Sequence of protein 1:
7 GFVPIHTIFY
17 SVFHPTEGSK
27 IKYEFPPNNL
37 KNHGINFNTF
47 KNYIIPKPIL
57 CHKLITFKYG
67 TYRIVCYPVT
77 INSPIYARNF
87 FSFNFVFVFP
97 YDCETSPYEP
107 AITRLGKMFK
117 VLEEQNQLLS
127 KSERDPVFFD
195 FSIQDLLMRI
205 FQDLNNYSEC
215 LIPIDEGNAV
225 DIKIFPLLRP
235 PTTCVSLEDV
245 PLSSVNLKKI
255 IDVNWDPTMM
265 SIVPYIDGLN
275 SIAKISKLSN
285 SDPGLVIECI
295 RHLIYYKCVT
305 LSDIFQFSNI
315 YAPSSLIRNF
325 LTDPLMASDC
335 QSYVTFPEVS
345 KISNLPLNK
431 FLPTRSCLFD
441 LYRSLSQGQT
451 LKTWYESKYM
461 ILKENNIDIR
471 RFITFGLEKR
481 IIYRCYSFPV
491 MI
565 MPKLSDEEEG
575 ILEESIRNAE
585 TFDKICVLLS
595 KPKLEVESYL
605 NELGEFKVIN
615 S

Contacts between the two chains:
Residue Y543 in protein 2 is in contact with residue F340 in protein 1 (closest heavy-atom distance 3.2 Å).
Residue L535 in protein 2 is in contact with residue V249 in protein 1 (closest heavy-atom distance 3.3 Å).
Residue W516 in protein 2 interacts with residue R295 in protein 1 (closest heavy-atom distance 3.4 Å).
Residue F300 in protein 2 is in contact with residue D225 in protein 1 (closest heavy-atom distance 3.5 Å).
Residue S552 in protein 2 contacts residue L349 in protein 1 (closest heavy-atom distance 3.4 Å).
Residue Y560 in protein 2 is in contact with residue R470 in protein 1 (closest heavy-atom distance 2.9 Å).
Residue E542 in protein 2 contacts residue L273 in protein 1 (closest heavy-atom distance 3.4 Å).
Residue W516 in protein 2 contacts residue Y299 in protein 1 (closest heavy-atom distance 3.5 Å).
Residue L535 in protein 2 interacts with residue N250 in protein 1 (closest heavy-atom distance 3.0 Å).
Residue E376 in protein 2 contacts residue E220 in protein 1 (closest heavy-atom distance 3.4 Å).
Residue S552 in protein 2 interacts with residue N352 in protein 1 (closest heavy-atom distance 3.4 Å).
Residue Y560 in protein 2 is in contact with residue F309 in protein 1 (closest heavy-atom distance 3.4 Å).
Residue G296 in protein 2 contacts residue R110 in protein 1 (closest heavy-atom distance 3.4 Å).
Residue S554 in protein 2 interacts with residue L351 in protein 1 (closest heavy-atom distance 2.7 Å).
Residue K340 in protein 2 interacts with residue I255 in protein 1 (closest heavy-atom distance 3.5 Å).
Residue F565 in protein 2 is in contact with residue Q310 in protein 1 (closest heavy-atom distance 3.3 Å).
Residue S855 in protein 2 contacts residue D286 in protein 1 (closest heavy-atom distance 3.0 Å).
Residue W516 in protein 2 contacts residue H296 in protein 1 (closest heavy-atom distance 3.4 Å).
Residue V368 in protein 2 contacts residue Q121 in protein 1 (closest heavy-atom distance 2.9 Å).
Residue S855 in protein 2 interacts with residue S285 in protein 1 (closest heavy-atom distance 3.5 Å).
Residue I405 in protein 2 interacts with residue V257 in protein 1 (closest heavy-atom distance 3.4 Å).
Residue E288 in protein 2 contacts residue N258 in protein 1 (closest heavy-atom distance 2.7 Å).
Residue R375 in protein 2 is in contact with residue N222 in protein 1 (closest heavy-atom distance 2.7 Å).
Residue R537 in protein 2 interacts with residue E478 in protein 1 (closest heavy-atom distance 2.5 Å).
Residue E542 in protein 2 interacts with residue R471 in protein 1 (closest heavy-atom distance 3.4 Å).
Residue R375 in protein 2 contacts residue Q121 in protein 1 (closest heavy-atom distance 3.3 Å).
Residue E372 in protein 2 is in contact with residue Q121 in protein 1 (closest heavy-atom distance 3.4 Å).
Residue Y543 in protein 2 is in contact with residue P341 in protein 1 (closest heavy-atom distance 3.5 Å).
Residue K521 in protein 2 is in contact with residue N258 in protein 1 (closest heavy-atom distance 3.2 Å).
Residue E297 in protein 2 contacts residue R110 in protein 1 (closest heavy-atom distance 3.4 Å).
Residue H478 in protein 2 is in contact with residue D260 in protein 1 (closest heavy-atom distance 3.5 Å).
Residue D561 in protein 2 interacts with residue F311 in protein 1 (closest heavy-atom distance 2.9 Å).
Residue R537 in protein 2 is in contact with residue S247 in protein 1 (closest heavy-atom distance 3.3 Å).
Residue R519 in protein 2 contacts residue H296 in protein 1 (closest heavy-atom distance 3.1 Å).
Residue L544 in protein 2 contacts residue I346 in protein 1 (closest heavy-atom distance 3.3 Å).
Residue R375 in protein 2 interacts with residue V117 in protein 1 (closest heavy-atom distance 3.5 Å).
Residue K340 in protein 2 contacts residue K253 in protein 1 (closest heavy-atom distance 2.4 Å).
Residue S855 in protein 2 contacts residue T262 in protein 1 (closest heavy-atom distance 3.4 Å).
Residue F565 in protein 2 is in contact with residue K595 in protein 1 (closest heavy-atom distance 3.4 Å).
Residue R375 in protein 2 contacts residue G221 in protein 1 (closest heavy-atom distance 3.2 Å).
Residue L553 in protein 2 is in contact with residue L351 in protein 1 (closest heavy-atom distance 3.5 Å).
Residue F565 in protein 2 is in contact with residue C590 in protein 1 (closest heavy-atom distance 3.5 Å).
Residue Q301 in protein 2 interacts with residue D225 in protein 1 (closest heavy-atom distance 2.9 Å).
Residue N558 in protein 2 is in contact with residue K452 in protein 1 (closest heavy-atom distance 2.5 Å).
Residue S552 in protein 2 is in contact with residue P350 in protein 1 (closest heavy-atom distance 3.4 Å).
Residue I522 in protein 2 is in contact with residue W259 in protein 1 (closest heavy-atom distance 3.5 Å).
Residue R537 in protein 2 interacts with residue Y337 in protein 1 (closest heavy-atom distance 3.3 Å).
Residue K551 in protein 2 contacts residue P350 in protein 1 (closest heavy-atom distance 3.4 Å).
Residue S554 in protein 2 contacts residue N352 in protein 1 (closest heavy-atom distance 3.3 Å).
Residue S552 in protein 2 interacts with residue L351 in protein 1 (closest heavy-atom distance 2.4 Å).
Residue L553 in protein 2 interacts with residue P350 in protein 1 (closest heavy-atom distance 2.6 Å).
Residue S855 in protein 2 interacts with residue L289 in protein 1 (closest heavy-atom distance 3.3 Å).
Residue M379 in protein 2 contacts residue G221 in protein 1 (closest heavy-atom distance 3.4 Å).
Residue Y543 in protein 2 is in contact with residue R471 in protein 1 (closest heavy-atom distance 3.2 Å).
Residue L544 in protein 2 interacts with residue D468 in protein 1 (closest heavy-atom distance 3.4 Å).
Residue V541 in protein 2 contacts residue R471 in protein 1 (closest heavy-atom distance 2.4 Å).
Residue M371 in protein 2 contacts residue Q121 in protein 1 (closest heavy-atom distance 3.4 Å).
Residue E534 in protein 2 contacts residue K253 in protein 1 (closest heavy-atom distance 2.6 Å).
Residue E542 in protein 2 contacts residue R470 in protein 1 (closest heavy-atom distance 3.5 Å).
Residue N305 in protein 2 interacts with residue M114 in protein 1 (closest heavy-atom distance 3.5 Å).

Sequence of protein 2:
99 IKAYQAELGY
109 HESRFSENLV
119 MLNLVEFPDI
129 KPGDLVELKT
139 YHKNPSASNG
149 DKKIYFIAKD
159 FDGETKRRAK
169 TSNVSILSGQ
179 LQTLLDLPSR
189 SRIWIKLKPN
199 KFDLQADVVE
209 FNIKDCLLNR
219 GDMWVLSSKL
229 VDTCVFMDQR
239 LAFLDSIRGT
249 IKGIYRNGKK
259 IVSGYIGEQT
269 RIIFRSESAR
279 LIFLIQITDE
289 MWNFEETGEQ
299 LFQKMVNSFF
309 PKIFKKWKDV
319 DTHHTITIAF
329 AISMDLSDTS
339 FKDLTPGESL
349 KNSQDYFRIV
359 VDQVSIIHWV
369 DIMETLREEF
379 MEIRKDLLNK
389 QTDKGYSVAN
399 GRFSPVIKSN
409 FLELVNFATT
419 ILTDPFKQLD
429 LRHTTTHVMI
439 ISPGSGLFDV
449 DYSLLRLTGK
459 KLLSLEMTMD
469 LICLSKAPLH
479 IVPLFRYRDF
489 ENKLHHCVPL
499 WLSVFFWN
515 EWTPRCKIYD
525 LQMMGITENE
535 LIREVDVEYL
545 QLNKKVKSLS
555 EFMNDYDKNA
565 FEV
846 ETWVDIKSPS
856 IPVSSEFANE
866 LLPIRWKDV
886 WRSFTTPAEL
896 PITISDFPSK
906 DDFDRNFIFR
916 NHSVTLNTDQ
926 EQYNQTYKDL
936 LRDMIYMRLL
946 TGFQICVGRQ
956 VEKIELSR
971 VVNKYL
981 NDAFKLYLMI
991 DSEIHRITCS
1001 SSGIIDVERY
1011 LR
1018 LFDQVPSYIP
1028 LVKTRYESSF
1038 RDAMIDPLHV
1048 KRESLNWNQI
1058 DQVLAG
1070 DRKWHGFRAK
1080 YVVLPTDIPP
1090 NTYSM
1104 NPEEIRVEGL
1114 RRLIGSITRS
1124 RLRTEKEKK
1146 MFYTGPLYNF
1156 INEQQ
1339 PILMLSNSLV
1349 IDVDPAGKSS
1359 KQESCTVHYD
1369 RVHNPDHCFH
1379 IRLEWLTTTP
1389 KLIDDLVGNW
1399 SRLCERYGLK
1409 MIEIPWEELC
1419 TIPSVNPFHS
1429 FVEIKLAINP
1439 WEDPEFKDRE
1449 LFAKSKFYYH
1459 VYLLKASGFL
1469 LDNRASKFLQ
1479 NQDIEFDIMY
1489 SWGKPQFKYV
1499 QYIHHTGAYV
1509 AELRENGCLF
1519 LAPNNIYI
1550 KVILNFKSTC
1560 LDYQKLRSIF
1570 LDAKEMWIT

This data describes a binding interaction between two proteins.